This data describes a binding interaction between two proteins.

Sequence of protein 1:
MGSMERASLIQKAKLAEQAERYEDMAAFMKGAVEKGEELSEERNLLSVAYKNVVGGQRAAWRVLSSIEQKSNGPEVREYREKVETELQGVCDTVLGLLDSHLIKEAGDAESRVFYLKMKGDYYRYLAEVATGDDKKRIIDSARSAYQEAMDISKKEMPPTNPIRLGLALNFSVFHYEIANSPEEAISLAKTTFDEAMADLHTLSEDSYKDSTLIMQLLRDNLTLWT

Sequence of protein 2:
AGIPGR

Residue-level contacts at the interface:
Residue V51 in protein 1 interacts with residue R11 in protein 2 (closest heavy-atom distance 3.7 Å).
Residue I224 in protein 1 interacts with residue I8 in protein 2 (closest heavy-atom distance 4.0 Å).
Residue V51 in protein 1 is in contact with residue G10 in protein 2 (closest heavy-atom distance 3.5 Å).
Residue K54 in protein 1 is in contact with residue I8 in protein 2 (closest heavy-atom distance 3.8 Å).
Residue V183 in protein 1 contacts residue G6 in protein 2 (closest heavy-atom distance 3.5 Å).
Residue M27 in protein 1 interacts with residue R11 in protein 2 (closest heavy-atom distance 5.0 Å).
Residue L234 in protein 1 is in contact with residue A5 in protein 2 (closest heavy-atom distance 3.3 Å).
Residue N180 in protein 1 contacts residue I8 in protein 2 (closest heavy-atom distance 2.9 Å).
Residue W235 in protein 1 interacts with residue A5 in protein 2 (closest heavy-atom distance 3.5 Å).
Residue L227 in protein 1 is in contact with residue I8 in protein 2 (closest heavy-atom distance 4.2 Å).
Residue E187 in protein 1 interacts with residue A5 in protein 2 (closest heavy-atom distance 3.3 Å).
Residue N231 in protein 1 interacts with residue G6 in protein 2 (closest heavy-atom distance 2.8 Å).
Residue L179 in protein 1 is in contact with residue I8 in protein 2 (closest heavy-atom distance 3.6 Å).
Residue K54 in protein 1 interacts with residue G10 in protein 2 (closest heavy-atom distance 4.1 Å).
Residue V183 in protein 1 interacts with residue A5 in protein 2 (closest heavy-atom distance 4.5 Å).
Residue E19 in protein 1 contacts residue R11 in protein 2 (closest heavy-atom distance 3.0 Å).
Residue G176 in protein 1 interacts with residue I8 in protein 2 (closest heavy-atom distance 4.0 Å).
Residue Y186 in protein 1 is in contact with residue A5 in protein 2 (closest heavy-atom distance 5.0 Å).
Residue K127 in protein 1 interacts with residue I8 in protein 2 (closest heavy-atom distance 3.8 Å).
Residue N47 in protein 1 contacts residue R11 in protein 2 (closest heavy-atom distance 3.8 Å).
Residue K54 in protein 1 interacts with residue P9 in protein 2 (closest heavy-atom distance 4.3 Å).
Residue L179 in protein 1 interacts with residue G6 in protein 2 (closest heavy-atom distance 3.7 Å).
Residue N231 in protein 1 contacts residue A5 in protein 2 (closest heavy-atom distance 3.4 Å).
Residue L48 in protein 1 interacts with residue R11 in protein 2 (closest heavy-atom distance 3.6 Å).
Residue L227 in protein 1 is in contact with residue P9 in protein 2 (closest heavy-atom distance 3.8 Å).